Residue-level contacts at the interface:
Residue F104 in protein 1 contacts residue N8 in protein 2 (closest heavy-atom distance 4.3 Å).
Residue R90 in protein 1 is in contact with residue W4 in protein 2 (closest heavy-atom distance 3.5 Å).
Residue L41 in protein 1 is in contact with residue N8 in protein 2 (closest heavy-atom distance 4.7 Å).
Residue V35 in protein 1 interacts with residue Q9 in protein 2 (closest heavy-atom distance 3.5 Å).
Residue F367 in protein 1 interacts with residue N8 in protein 2 (closest heavy-atom distance 4.6 Å).
Residue L361 in protein 1 is in contact with residue A1 in protein 2 (closest heavy-atom distance 5.0 Å).
Residue Y89 in protein 1 contacts residue N8 in protein 2 (closest heavy-atom distance 2.5 Å).
Residue F104 in protein 1 interacts with residue M7 in protein 2 (closest heavy-atom distance 3.8 Å).
Residue F104 in protein 1 contacts residue W4 in protein 2 (closest heavy-atom distance 3.8 Å).
Residue V35 in protein 1 is in contact with residue M7 in protein 2 (closest heavy-atom distance 3.6 Å).
Residue F482 in protein 1 interacts with residue W4 in protein 2 (closest heavy-atom distance 4.3 Å).
Residue L361 in protein 1 contacts residue W4 in protein 2 (closest heavy-atom distance 4.2 Å).
Residue V35 in protein 1 is in contact with residue N8 in protein 2 (closest heavy-atom distance 3.8 Å).
Residue F366 in protein 1 is in contact with residue W4 in protein 2 (closest heavy-atom distance 4.3 Å).
Residue D92 in protein 1 is in contact with residue W4 in protein 2 (closest heavy-atom distance 3.6 Å).
Residue R90 in protein 1 interacts with residue M7 in protein 2 (closest heavy-atom distance 2.5 Å).
Residue F102 in protein 1 contacts residue W4 in protein 2 (closest heavy-atom distance 4.2 Å).
Residue N37 in protein 1 is in contact with residue Q9 in protein 2 (closest heavy-atom distance 3.0 Å).
Residue Y89 in protein 1 interacts with residue M7 in protein 2 (closest heavy-atom distance 4.0 Å).
Residue R90 in protein 1 is in contact with residue E3 in protein 2 (closest heavy-atom distance 4.5 Å).

Sequence of protein 1:
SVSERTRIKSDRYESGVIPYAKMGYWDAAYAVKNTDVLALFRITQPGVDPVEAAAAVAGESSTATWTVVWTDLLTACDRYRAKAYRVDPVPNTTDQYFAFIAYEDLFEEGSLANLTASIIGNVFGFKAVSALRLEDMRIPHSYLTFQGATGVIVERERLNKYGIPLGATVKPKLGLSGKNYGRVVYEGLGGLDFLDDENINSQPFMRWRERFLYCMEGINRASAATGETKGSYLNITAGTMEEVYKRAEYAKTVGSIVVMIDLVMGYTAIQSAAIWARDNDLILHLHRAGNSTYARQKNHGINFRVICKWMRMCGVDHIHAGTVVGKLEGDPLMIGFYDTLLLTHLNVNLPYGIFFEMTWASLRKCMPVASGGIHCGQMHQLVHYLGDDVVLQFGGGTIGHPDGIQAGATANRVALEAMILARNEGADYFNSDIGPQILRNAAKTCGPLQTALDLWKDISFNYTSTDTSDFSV

Sequence of protein 2:
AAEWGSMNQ

The following describes two proteins that form a bound complex.